Sequence of the first protein:
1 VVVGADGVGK

This data describes a binding interaction between two proteins.

Residue-level contacts at the interface:
Residue Q70 in the second protein interacts with residue G4 in the first protein (closest heavy-atom distance 4.2 Å).
Residue N66 in the second protein is in contact with residue V3 in the first protein (closest heavy-atom distance 4.5 Å).
Residue M45 in the second protein contacts residue V2 in the first protein (closest heavy-atom distance 3.5 Å).
Residue K146 in the second protein contacts residue K10 in the first protein (closest heavy-atom distance 3.2 Å).
Residue Q156 in the second protein contacts residue G4 in the first protein (closest heavy-atom distance 4.9 Å).
Residue R114 in the second protein interacts with residue K10 in the first protein (closest heavy-atom distance 4.2 Å).
Residue E63 in the second protein interacts with residue V1 in the first protein (closest heavy-atom distance 3.3 Å).
Residue R114 in the second protein contacts residue D6 in the first protein (closest heavy-atom distance 2.7 Å).
Residue V67 in the second protein contacts residue V2 in the first protein (closest heavy-atom distance 4.4 Å).
Residue Q70 in the second protein contacts residue D6 in the first protein (closest heavy-atom distance 3.4 Å).
Residue I97 in the second protein is in contact with residue D6 in the first protein (closest heavy-atom distance 4.8 Å).
Residue N66 in the second protein contacts residue A5 in the first protein (closest heavy-atom distance 3.8 Å).
Residue K146 in the second protein is in contact with residue V8 in the first protein (closest heavy-atom distance 3.6 Å).
Residue Q155 in the second protein interacts with residue G4 in the first protein (closest heavy-atom distance 3.1 Å).
Residue M5 in the second protein is in contact with residue V1 in the first protein (closest heavy-atom distance 3.8 Å).
Residue L81 in the second protein is in contact with residue K10 in the first protein (closest heavy-atom distance 3.8 Å).
Residue D77 in the second protein interacts with residue G9 in the first protein (closest heavy-atom distance 3.5 Å).
Residue A69 in the second protein interacts with residue A5 in the first protein (closest heavy-atom distance 3.4 Å).
Residue Y99 in the second protein is in contact with residue V3 in the first protein (closest heavy-atom distance 3.1 Å).
Residue I95 in the second protein interacts with residue K10 in the first protein (closest heavy-atom distance 4.0 Å).
Residue I97 in the second protein interacts with residue K10 in the first protein (closest heavy-atom distance 4.3 Å).
Residue W147 in the second protein is in contact with residue V8 in the first protein (closest heavy-atom distance 3.0 Å).
Residue Y99 in the second protein interacts with residue V2 in the first protein (closest heavy-atom distance 3.4 Å).
Residue R163 in the second protein contacts residue V1 in the first protein (closest heavy-atom distance 3.5 Å).
Residue Q155 in the second protein interacts with residue A5 in the first protein (closest heavy-atom distance 3.2 Å).
Residue T80 in the second protein contacts residue K10 in the first protein (closest heavy-atom distance 3.1 Å).
Residue N66 in the second protein contacts residue V2 in the first protein (closest heavy-atom distance 3.6 Å).
Residue Q155 in the second protein interacts with residue G7 in the first protein (closest heavy-atom distance 3.3 Å).
Residue Y9 in the second protein contacts residue V3 in the first protein (closest heavy-atom distance 3.9 Å).
Residue W147 in the second protein is in contact with residue K10 in the first protein (closest heavy-atom distance 3.8 Å).
Residue D77 in the second protein contacts residue K10 in the first protein (closest heavy-atom distance 3.0 Å).
Residue N66 in the second protein interacts with residue G4 in the first protein (closest heavy-atom distance 3.6 Å).
Residue Y171 in the second protein contacts residue V1 in the first protein (closest heavy-atom distance 3.0 Å).
Residue R163 in the second protein is in contact with residue V2 in the first protein (closest heavy-atom distance 4.2 Å).
Residue T73 in the second protein interacts with residue D6 in the first protein (closest heavy-atom distance 4.0 Å).
Residue Y123 in the second protein is in contact with residue K10 in the first protein (closest heavy-atom distance 3.9 Å).
Residue W147 in the second protein interacts with residue D6 in the first protein (closest heavy-atom distance 4.4 Å).
Residue D116 in the second protein interacts with residue K10 in the first protein (closest heavy-atom distance 2.9 Å).
Residue Y159 in the second protein contacts residue V3 in the first protein (closest heavy-atom distance 3.6 Å).
Residue K146 in the second protein is in contact with residue G9 in the first protein (closest heavy-atom distance 3.7 Å).
Residue Q70 in the second protein contacts residue A5 in the first protein (closest heavy-atom distance 3.5 Å).
Residue Y159 in the second protein contacts residue V2 in the first protein (closest heavy-atom distance 3.5 Å).
Residue Q70 in the second protein interacts with residue V3 in the first protein (closest heavy-atom distance 4.7 Å).
Residue Y159 in the second protein contacts residue V1 in the first protein (closest heavy-atom distance 2.5 Å).
Residue Y7 in the second protein contacts residue V1 in the first protein (closest heavy-atom distance 3.0 Å).
Residue W167 in the second protein is in contact with residue V1 in the first protein (closest heavy-atom distance 3.4 Å).
Residue Q155 in the second protein is in contact with residue D6 in the first protein (closest heavy-atom distance 4.0 Å).
Residue Q155 in the second protein is in contact with residue V3 in the first protein (closest heavy-atom distance 4.9 Å).
Residue Y84 in the second protein interacts with residue K10 in the first protein (closest heavy-atom distance 3.1 Å).
Residue D74 in the second protein contacts residue K10 in the first protein (closest heavy-atom distance 4.7 Å).
Residue T73 in the second protein contacts residue G9 in the first protein (closest heavy-atom distance 4.1 Å).
Residue Y9 in the second protein is in contact with residue V2 in the first protein (closest heavy-atom distance 3.6 Å).
Residue A150 in the second protein contacts residue V8 in the first protein (closest heavy-atom distance 3.9 Å).
Residue Y7 in the second protein contacts residue V2 in the first protein (closest heavy-atom distance 3.5 Å).
Residue W147 in the second protein contacts residue G9 in the first protein (closest heavy-atom distance 3.3 Å).
Residue Q156 in the second protein is in contact with residue V3 in the first protein (closest heavy-atom distance 3.9 Å).
Residue T143 in the second protein is in contact with residue K10 in the first protein (closest heavy-atom distance 3.0 Å).
Residue E63 in the second protein interacts with residue V2 in the first protein (closest heavy-atom distance 3.0 Å).
Residue Q156 in the second protein is in contact with residue D6 in the first protein (closest heavy-atom distance 3.5 Å).
Residue Y59 in the second protein interacts with residue V1 in the first protein (closest heavy-atom distance 3.5 Å).

Sequence of the second protein:
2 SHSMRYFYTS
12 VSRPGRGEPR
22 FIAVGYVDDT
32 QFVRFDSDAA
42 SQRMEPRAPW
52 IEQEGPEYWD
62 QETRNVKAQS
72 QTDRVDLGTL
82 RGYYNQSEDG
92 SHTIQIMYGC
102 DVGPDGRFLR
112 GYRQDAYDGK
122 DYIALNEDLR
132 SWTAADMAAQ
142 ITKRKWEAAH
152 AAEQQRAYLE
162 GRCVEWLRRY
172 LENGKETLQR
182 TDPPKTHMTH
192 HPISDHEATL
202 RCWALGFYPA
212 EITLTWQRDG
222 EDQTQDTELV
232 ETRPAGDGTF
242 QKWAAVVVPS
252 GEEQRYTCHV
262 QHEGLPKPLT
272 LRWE